This data describes a binding interaction between two proteins.

Sequence of protein 2:
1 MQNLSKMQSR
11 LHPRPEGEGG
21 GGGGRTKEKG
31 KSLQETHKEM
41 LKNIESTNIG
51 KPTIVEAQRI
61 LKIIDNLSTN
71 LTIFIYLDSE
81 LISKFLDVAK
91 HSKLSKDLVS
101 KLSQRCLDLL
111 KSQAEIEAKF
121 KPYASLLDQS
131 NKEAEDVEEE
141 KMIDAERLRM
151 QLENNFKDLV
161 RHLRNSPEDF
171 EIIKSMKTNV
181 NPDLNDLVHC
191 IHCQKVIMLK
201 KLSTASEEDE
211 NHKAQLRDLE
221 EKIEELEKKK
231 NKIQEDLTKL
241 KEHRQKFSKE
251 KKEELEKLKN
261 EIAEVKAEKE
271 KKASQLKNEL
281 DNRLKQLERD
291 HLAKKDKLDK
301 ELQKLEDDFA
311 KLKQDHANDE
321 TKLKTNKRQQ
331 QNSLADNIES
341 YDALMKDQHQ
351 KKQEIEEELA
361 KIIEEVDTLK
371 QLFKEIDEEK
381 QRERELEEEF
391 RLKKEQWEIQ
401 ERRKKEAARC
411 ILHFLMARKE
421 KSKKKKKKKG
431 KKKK

Sequence of protein 1:
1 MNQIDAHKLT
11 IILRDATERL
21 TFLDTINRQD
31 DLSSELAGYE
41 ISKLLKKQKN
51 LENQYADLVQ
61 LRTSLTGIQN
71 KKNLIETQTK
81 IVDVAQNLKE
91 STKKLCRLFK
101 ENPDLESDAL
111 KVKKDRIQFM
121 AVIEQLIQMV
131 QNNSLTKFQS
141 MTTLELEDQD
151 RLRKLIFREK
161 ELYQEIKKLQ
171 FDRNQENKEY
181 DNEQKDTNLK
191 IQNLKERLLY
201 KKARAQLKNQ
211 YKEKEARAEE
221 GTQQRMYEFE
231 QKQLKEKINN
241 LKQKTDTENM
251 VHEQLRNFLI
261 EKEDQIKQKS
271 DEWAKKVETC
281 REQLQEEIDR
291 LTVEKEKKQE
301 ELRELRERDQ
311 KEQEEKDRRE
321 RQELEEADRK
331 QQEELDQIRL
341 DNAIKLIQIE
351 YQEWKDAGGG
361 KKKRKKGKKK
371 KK

Residue-level contacts at the interface:
Residue E261 in protein 2 is in contact with residue L198 in protein 1 (closest heavy-atom distance 2.9 Å).
Residue S206 in protein 2 contacts residue D108 in protein 1 (closest heavy-atom distance 2.6 Å).
Residue M40 in protein 2 is in contact with residue L146 in protein 1 (closest heavy-atom distance 2.9 Å).
Residue I223 in protein 2 interacts with residue L155 in protein 1 (closest heavy-atom distance 3.0 Å).
Residue A205 in protein 2 contacts residue E101 in protein 1 (closest heavy-atom distance 2.8 Å).
Residue E268 in protein 2 is in contact with residue K202 in protein 1 (closest heavy-atom distance 3.0 Å).
Residue E254 in protein 2 contacts residue I191 in protein 1 (closest heavy-atom distance 2.9 Å).
Residue H37 in protein 2 contacts residue T143 in protein 1 (closest heavy-atom distance 2.6 Å).
Residue I376 in protein 2 is in contact with residue E312 in protein 1 (closest heavy-atom distance 2.9 Å).
Residue E320 in protein 2 interacts with residue L255 in protein 1 (closest heavy-atom distance 2.8 Å).
Residue S206 in protein 2 interacts with residue S107 in protein 1 (closest heavy-atom distance 2.9 Å).
Residue K241 in protein 2 interacts with residue E176 in protein 1 (closest heavy-atom distance 3.0 Å).
Residue Q58 in protein 2 interacts with residue E40 in protein 1 (closest heavy-atom distance 2.9 Å).
Residue N43 in protein 2 is in contact with residue K154 in protein 1 (closest heavy-atom distance 3.0 Å).
Residue F373 in protein 2 is in contact with residue L305 in protein 1 (closest heavy-atom distance 2.9 Å).
Residue E56 in protein 2 interacts with residue K113 in protein 1 (closest heavy-atom distance 2.6 Å).
Residue E358 in protein 2 is in contact with residue K295 in protein 1 (closest heavy-atom distance 3.0 Å).
Residue A273 in protein 2 interacts with residue K212 in protein 1 (closest heavy-atom distance 3.0 Å).
Residue N66 in protein 2 contacts residue R19 in protein 1 (closest heavy-atom distance 2.5 Å).
Residue E117 in protein 2 contacts residue K8 in protein 1 (closest heavy-atom distance 3.0 Å).
Residue R59 in protein 2 interacts with residue N27 in protein 1 (closest heavy-atom distance 2.4 Å).
Residue L240 in protein 2 interacts with residue N177 in protein 1 (closest heavy-atom distance 2.8 Å).
Residue K157 in protein 2 is in contact with residue R14 in protein 1 (closest heavy-atom distance 3.0 Å).
Residue V55 in protein 2 is in contact with residue L36 in protein 1 (closest heavy-atom distance 2.9 Å).
Residue S79 in protein 2 is in contact with residue N2 in protein 1 (closest heavy-atom distance 3.0 Å).
Residue S46 in protein 2 contacts residue K154 in protein 1 (closest heavy-atom distance 2.8 Å).
Residue H291 in protein 2 interacts with residue Q231 in protein 1 (closest heavy-atom distance 2.5 Å).
Residue D186 in protein 2 interacts with residue Q139 in protein 1 (closest heavy-atom distance 3.0 Å).
Residue H243 in protein 2 is in contact with residue Y180 in protein 1 (closest heavy-atom distance 3.1 Å).
Residue Q330 in protein 2 interacts with residue K267 in protein 1 (closest heavy-atom distance 2.9 Å).
Residue L202 in protein 2 contacts residue D115 in protein 1 (closest heavy-atom distance 2.9 Å).
Residue T53 in protein 2 interacts with residue E40 in protein 1 (closest heavy-atom distance 2.7 Å).
Residue E56 in protein 2 is in contact with residue R116 in protein 1 (closest heavy-atom distance 2.8 Å).
Residue K201 in protein 2 is in contact with residue K111 in protein 1 (closest heavy-atom distance 2.2 Å).
Residue L359 in protein 2 interacts with residue L291 in protein 1 (closest heavy-atom distance 2.9 Å).
Residue K294 in protein 2 is in contact with residue Q231 in protein 1 (closest heavy-atom distance 2.9 Å).
Residue V55 in protein 2 contacts residue E40 in protein 1 (closest heavy-atom distance 2.7 Å).
Residue L237 in protein 2 contacts residue E176 in protein 1 (closest heavy-atom distance 2.8 Å).
Residue L334 in protein 2 contacts residue S270 in protein 1 (closest heavy-atom distance 2.9 Å).
Residue D236 in protein 2 interacts with residue R173 in protein 1 (closest heavy-atom distance 2.6 Å).
Residue A205 in protein 2 interacts with residue N102 in protein 1 (closest heavy-atom distance 2.9 Å).
Residue E358 in protein 2 contacts residue Q299 in protein 1 (closest heavy-atom distance 2.2 Å).
Residue L258 in protein 2 contacts residue I191 in protein 1 (closest heavy-atom distance 3.0 Å).
Residue I49 in protein 2 interacts with residue R153 in protein 1 (closest heavy-atom distance 2.9 Å).
Residue F373 in protein 2 interacts with residue D309 in protein 1 (closest heavy-atom distance 3.0 Å).
Residue R283 in protein 2 is in contact with residue E220 in protein 1 (closest heavy-atom distance 2.6 Å).
Residue E153 in protein 2 interacts with residue R14 in protein 1 (closest heavy-atom distance 2.6 Å).
Residue H212 in protein 2 interacts with residue L152 in protein 1 (closest heavy-atom distance 3.0 Å).
Residue I54 in protein 2 is in contact with residue E40 in protein 1 (closest heavy-atom distance 2.9 Å).
Residue L298 in protein 2 interacts with residue K235 in protein 1 (closest heavy-atom distance 2.8 Å).
Residue H316 in protein 2 is in contact with residue H252 in protein 1 (closest heavy-atom distance 3.1 Å).
Residue R59 in protein 2 is in contact with residue L36 in protein 1 (closest heavy-atom distance 3.0 Å).
Residue S248 in protein 2 interacts with residue E183 in protein 1 (closest heavy-atom distance 2.4 Å).
Residue F74 in protein 2 interacts with residue D5 in protein 1 (closest heavy-atom distance 3.0 Å).
Residue N181 in protein 2 interacts with residue M1 in protein 1 (closest heavy-atom distance 2.7 Å).
Residue S79 in protein 2 interacts with residue D5 in protein 1 (closest heavy-atom distance 2.6 Å).
Residue P52 in protein 2 contacts residue L98 in protein 1 (closest heavy-atom distance 3.0 Å).
Residue E207 in protein 2 is in contact with residue P103 in protein 1 (closest heavy-atom distance 3.0 Å).
Residue K251 in protein 2 contacts residue T187 in protein 1 (closest heavy-atom distance 3.0 Å).
Residue K269 in protein 2 is in contact with residue A205 in protein 1 (closest heavy-atom distance 3.0 Å).